Sequence of chain A:
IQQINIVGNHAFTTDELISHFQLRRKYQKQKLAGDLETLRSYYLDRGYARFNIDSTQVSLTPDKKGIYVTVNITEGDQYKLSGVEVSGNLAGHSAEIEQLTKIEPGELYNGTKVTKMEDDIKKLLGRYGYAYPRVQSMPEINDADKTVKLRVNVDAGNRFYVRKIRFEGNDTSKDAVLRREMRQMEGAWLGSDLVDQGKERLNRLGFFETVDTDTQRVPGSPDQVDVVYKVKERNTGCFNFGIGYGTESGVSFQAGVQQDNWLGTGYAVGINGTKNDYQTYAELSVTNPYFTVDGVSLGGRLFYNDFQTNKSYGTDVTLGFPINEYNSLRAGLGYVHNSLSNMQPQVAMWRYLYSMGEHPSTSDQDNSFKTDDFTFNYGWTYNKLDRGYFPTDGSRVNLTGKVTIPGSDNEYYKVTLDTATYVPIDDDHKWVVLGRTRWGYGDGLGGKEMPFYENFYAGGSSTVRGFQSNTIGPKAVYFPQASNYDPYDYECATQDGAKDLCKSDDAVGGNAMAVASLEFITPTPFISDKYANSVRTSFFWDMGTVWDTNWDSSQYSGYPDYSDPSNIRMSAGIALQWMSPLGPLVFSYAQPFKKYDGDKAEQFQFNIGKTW

The following describes two proteins that form a bound complex.

Sequence of chain B:
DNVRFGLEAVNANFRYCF

Interface contacts:
Residue F416 in chain A interacts with residue F764 in chain B (closest heavy-atom distance 4.8 Å).
Residue T413 in chain A is in contact with residue F764 in chain B (closest heavy-atom distance 3.9 Å).
Residue G419 in chain A contacts residue A758 in chain B (closest heavy-atom distance 3.2 Å).
Residue Y422 in chain A is in contact with residue A755 in chain B (closest heavy-atom distance 3.1 Å).
Residue N417 in chain A contacts residue R761 in chain B (closest heavy-atom distance 2.5 Å).
Residue L770 in chain A is in contact with residue V736 in chain B (closest heavy-atom distance 4.8 Å).
Residue G414 in chain A contacts residue C763 in chain B (closest heavy-atom distance 3.6 Å).
Residue F416 in chain A is in contact with residue F760 in chain B (closest heavy-atom distance 3.8 Å).
Residue C415 in chain A interacts with residue Y762 in chain B (closest heavy-atom distance 3.2 Å).
Residue F418 in chain A is in contact with residue A758 in chain B (closest heavy-atom distance 4.6 Å).
Residue N412 in chain A is in contact with residue N735 in chain B (closest heavy-atom distance 3.2 Å).
Residue I420 in chain A is in contact with residue V756 in chain B (closest heavy-atom distance 4.4 Å).
Residue P769 in chain A is in contact with residue N735 in chain B (closest heavy-atom distance 4.0 Å).
Residue N412 in chain A interacts with residue F764 in chain B (closest heavy-atom distance 2.7 Å).
Residue Y422 in chain A interacts with residue N757 in chain B (closest heavy-atom distance 4.4 Å).
Residue G414 in chain A contacts residue Y762 in chain B (closest heavy-atom distance 4.7 Å).
Residue F416 in chain A is in contact with residue C763 in chain B (closest heavy-atom distance 4.8 Å).
Residue G771 in chain A contacts residue C763 in chain B (closest heavy-atom distance 4.9 Å).
Residue C415 in chain A is in contact with residue R761 in chain B (closest heavy-atom distance 4.4 Å).
Residue I420 in chain A interacts with residue N757 in chain B (closest heavy-atom distance 3.5 Å).
Residue P769 in chain A interacts with residue C763 in chain B (closest heavy-atom distance 4.4 Å).
Residue L770 in chain A contacts residue R737 in chain B (closest heavy-atom distance 4.1 Å).
Residue C415 in chain A interacts with residue C763 in chain B (closest heavy-atom distance 2.0 Å).
Residue L440 in chain A interacts with residue F764 in chain B (closest heavy-atom distance 5.0 Å).
Residue L770 in chain A is in contact with residue R761 in chain B (closest heavy-atom distance 2.9 Å).
Residue N417 in chain A interacts with residue F760 in chain B (closest heavy-atom distance 3.4 Å).
Residue V434 in chain A contacts residue F764 in chain B (closest heavy-atom distance 4.9 Å).
Residue L770 in chain A interacts with residue C763 in chain B (closest heavy-atom distance 3.8 Å).
Residue F418 in chain A contacts residue N759 in chain B (closest heavy-atom distance 3.4 Å).
Residue N412 in chain A is in contact with residue C763 in chain B (closest heavy-atom distance 4.7 Å).
Residue G421 in chain A is in contact with residue V756 in chain B (closest heavy-atom distance 2.8 Å).
Residue G423 in chain A is in contact with residue V756 in chain B (closest heavy-atom distance 5.0 Å).
Residue R411 in chain A is in contact with residue F764 in chain B (closest heavy-atom distance 4.6 Å).
Residue G414 in chain A interacts with residue F764 in chain B (closest heavy-atom distance 3.3 Å).
Residue I420 in chain A is in contact with residue A758 in chain B (closest heavy-atom distance 2.8 Å).
Residue Q436 in chain A contacts residue F764 in chain B (closest heavy-atom distance 3.1 Å).
Residue F416 in chain A interacts with residue R761 in chain B (closest heavy-atom distance 3.3 Å).
Residue G771 in chain A contacts residue R761 in chain B (closest heavy-atom distance 5.0 Å).
Residue G421 in chain A interacts with residue A758 in chain B (closest heavy-atom distance 4.7 Å).
Residue F418 in chain A interacts with residue F760 in chain B (closest heavy-atom distance 3.2 Å).
Residue G419 in chain A interacts with residue N759 in chain B (closest heavy-atom distance 4.0 Å).
Residue G423 in chain A is in contact with residue A755 in chain B (closest heavy-atom distance 3.9 Å).
Residue G421 in chain A interacts with residue N757 in chain B (closest heavy-atom distance 3.4 Å).
Residue L770 in chain A interacts with residue N735 in chain B (closest heavy-atom distance 2.9 Å).
Residue C415 in chain A interacts with residue F764 in chain B (closest heavy-atom distance 4.2 Å).
Residue E425 in chain A is in contact with residue A755 in chain B (closest heavy-atom distance 3.9 Å).
Residue F416 in chain A interacts with residue Y762 in chain B (closest heavy-atom distance 2.6 Å).
Residue Y422 in chain A is in contact with residue V756 in chain B (closest heavy-atom distance 2.5 Å).